Interface contacts:
Residue F567 in protein 1 is in contact with residue V138 in protein 2 (closest heavy-atom distance 4.1 Å).
Residue H542 in protein 1 is in contact with residue D99 in protein 2 (closest heavy-atom distance 3.2 Å).
Residue D573 in protein 1 contacts residue P122 in protein 2 (closest heavy-atom distance 3.3 Å).
Residue M574 in protein 1 interacts with residue P126 in protein 2 (closest heavy-atom distance 3.9 Å).
Residue D566 in protein 1 contacts residue Y114 in protein 2 (closest heavy-atom distance 3.9 Å).
Residue P541 in protein 1 contacts residue V100 in protein 2 (closest heavy-atom distance 3.4 Å).
Residue A320 in protein 1 contacts residue K101 in protein 2 (closest heavy-atom distance 4.6 Å).
Residue L564 in protein 1 interacts with residue V139 in protein 2 (closest heavy-atom distance 4.3 Å).
Residue H542 in protein 1 contacts residue V100 in protein 2 (closest heavy-atom distance 2.8 Å).
Residue T570 in protein 1 is in contact with residue R118 in protein 2 (closest heavy-atom distance 3.1 Å).
Residue F567 in protein 1 interacts with residue V139 in protein 2 (closest heavy-atom distance 4.2 Å).
Residue H535 in protein 1 interacts with residue T102 in protein 2 (closest heavy-atom distance 4.0 Å).
Residue L564 in protein 1 is in contact with residue S142 in protein 2 (closest heavy-atom distance 4.2 Å).
Residue D568 in protein 1 interacts with residue R115 in protein 2 (closest heavy-atom distance 4.3 Å).
Residue I569 in protein 1 contacts residue R118 in protein 2 (closest heavy-atom distance 3.9 Å).
Residue G537 in protein 1 is in contact with residue T102 in protein 2 (closest heavy-atom distance 3.1 Å).
Residue Q582 in protein 1 is in contact with residue D132 in protein 2 (closest heavy-atom distance 3.4 Å).
Residue I538 in protein 1 interacts with residue K101 in protein 2 (closest heavy-atom distance 3.4 Å).
Residue M574 in protein 1 is in contact with residue V130 in protein 2 (closest heavy-atom distance 4.2 Å).
Residue H542 in protein 1 interacts with residue T102 in protein 2 (closest heavy-atom distance 3.5 Å).
Residue M574 in protein 1 interacts with residue A123 in protein 2 (closest heavy-atom distance 3.9 Å).
Residue D539 in protein 1 interacts with residue T102 in protein 2 (closest heavy-atom distance 4.6 Å).
Residue A576 in protein 1 interacts with residue V130 in protein 2 (closest heavy-atom distance 3.7 Å).
Residue L540 in protein 1 interacts with residue T102 in protein 2 (closest heavy-atom distance 2.8 Å).
Residue L540 in protein 1 interacts with residue K101 in protein 2 (closest heavy-atom distance 3.7 Å).
Residue I569 in protein 1 is in contact with residue Y114 in protein 2 (closest heavy-atom distance 4.5 Å).
Residue D566 in protein 1 interacts with residue R145 in protein 2 (closest heavy-atom distance 4.3 Å).
Residue D573 in protein 1 is in contact with residue R118 in protein 2 (closest heavy-atom distance 2.9 Å).
Residue T570 in protein 1 is in contact with residue S142 in protein 2 (closest heavy-atom distance 3.8 Å).
Residue L571 in protein 1 interacts with residue V130 in protein 2 (closest heavy-atom distance 4.4 Å).
Residue M574 in protein 1 interacts with residue V138 in protein 2 (closest heavy-atom distance 3.7 Å).
Residue A579 in protein 1 is in contact with residue V130 in protein 2 (closest heavy-atom distance 3.8 Å).
Residue D573 in protein 1 interacts with residue A123 in protein 2 (closest heavy-atom distance 3.1 Å).
Residue T570 in protein 1 interacts with residue V138 in protein 2 (closest heavy-atom distance 4.2 Å).
Residue I569 in protein 1 contacts residue R115 in protein 2 (closest heavy-atom distance 3.9 Å).
Residue P541 in protein 1 is in contact with residue K101 in protein 2 (closest heavy-atom distance 4.4 Å).
Residue F536 in protein 1 contacts residue T102 in protein 2 (closest heavy-atom distance 4.0 Å).
Residue Q582 in protein 1 contacts residue L135 in protein 2 (closest heavy-atom distance 4.2 Å).
Residue L571 in protein 1 contacts residue V138 in protein 2 (closest heavy-atom distance 4.7 Å).
Residue M574 in protein 1 is in contact with residue E124 in protein 2 (closest heavy-atom distance 3.6 Å).
Residue T570 in protein 1 contacts residue A123 in protein 2 (closest heavy-atom distance 4.3 Å).
Residue S543 in protein 1 contacts residue D99 in protein 2 (closest heavy-atom distance 2.3 Å).
Residue M574 in protein 1 is in contact with residue K125 in protein 2 (closest heavy-atom distance 3.5 Å).
Residue S318 in protein 1 interacts with residue K101 in protein 2 (closest heavy-atom distance 4.2 Å).
Residue I538 in protein 1 is in contact with residue T102 in protein 2 (closest heavy-atom distance 4.0 Å).
Residue P541 in protein 1 is in contact with residue T102 in protein 2 (closest heavy-atom distance 4.5 Å).
Residue P541 in protein 1 is in contact with residue D99 in protein 2 (closest heavy-atom distance 3.5 Å).
Residue V545 in protein 1 is in contact with residue T102 in protein 2 (closest heavy-atom distance 4.7 Å).
Residue D539 in protein 1 interacts with residue K101 in protein 2 (closest heavy-atom distance 4.0 Å).
Residue F567 in protein 1 interacts with residue L135 in protein 2 (closest heavy-atom distance 4.0 Å).
Residue H542 in protein 1 contacts residue K101 in protein 2 (closest heavy-atom distance 4.1 Å).
Residue T570 in protein 1 interacts with residue R145 in protein 2 (closest heavy-atom distance 4.6 Å).
Residue L540 in protein 1 interacts with residue V100 in protein 2 (closest heavy-atom distance 4.0 Å).
Residue G537 in protein 1 interacts with residue G103 in protein 2 (closest heavy-atom distance 4.0 Å).
Residue L564 in protein 1 interacts with residue D143 in protein 2 (closest heavy-atom distance 4.6 Å).
Residue E565 in protein 1 contacts residue T150 in protein 2 (closest heavy-atom distance 3.7 Å).
Residue P319 in protein 1 contacts residue K101 in protein 2 (closest heavy-atom distance 3.8 Å).
Residue E565 in protein 1 is in contact with residue Y114 in protein 2 (closest heavy-atom distance 3.5 Å).
Residue G575 in protein 1 contacts residue K125 in protein 2 (closest heavy-atom distance 4.6 Å).
Residue D566 in protein 1 is in contact with residue R118 in protein 2 (closest heavy-atom distance 2.4 Å).

The following describes two proteins that form a bound complex.

Sequence of protein 1:
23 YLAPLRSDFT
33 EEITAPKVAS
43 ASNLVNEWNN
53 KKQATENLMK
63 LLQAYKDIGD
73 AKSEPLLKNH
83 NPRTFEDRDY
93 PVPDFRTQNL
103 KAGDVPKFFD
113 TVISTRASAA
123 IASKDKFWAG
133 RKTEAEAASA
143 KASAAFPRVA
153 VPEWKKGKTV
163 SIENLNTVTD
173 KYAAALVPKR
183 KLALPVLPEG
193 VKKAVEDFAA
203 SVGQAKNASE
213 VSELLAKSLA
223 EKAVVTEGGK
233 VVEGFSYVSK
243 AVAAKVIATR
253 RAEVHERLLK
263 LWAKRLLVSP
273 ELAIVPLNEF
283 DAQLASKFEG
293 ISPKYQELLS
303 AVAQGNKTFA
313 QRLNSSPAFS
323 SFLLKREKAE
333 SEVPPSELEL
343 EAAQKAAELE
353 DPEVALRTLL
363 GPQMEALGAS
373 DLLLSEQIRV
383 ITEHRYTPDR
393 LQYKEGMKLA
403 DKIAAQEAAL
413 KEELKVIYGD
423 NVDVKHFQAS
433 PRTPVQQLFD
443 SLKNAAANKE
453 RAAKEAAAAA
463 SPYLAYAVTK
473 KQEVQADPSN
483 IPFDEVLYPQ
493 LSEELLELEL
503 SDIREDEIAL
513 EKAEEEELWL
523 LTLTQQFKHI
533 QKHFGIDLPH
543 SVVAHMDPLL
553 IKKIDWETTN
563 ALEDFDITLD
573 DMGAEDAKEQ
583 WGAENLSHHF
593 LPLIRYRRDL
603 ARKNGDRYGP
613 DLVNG

Sequence of protein 2:
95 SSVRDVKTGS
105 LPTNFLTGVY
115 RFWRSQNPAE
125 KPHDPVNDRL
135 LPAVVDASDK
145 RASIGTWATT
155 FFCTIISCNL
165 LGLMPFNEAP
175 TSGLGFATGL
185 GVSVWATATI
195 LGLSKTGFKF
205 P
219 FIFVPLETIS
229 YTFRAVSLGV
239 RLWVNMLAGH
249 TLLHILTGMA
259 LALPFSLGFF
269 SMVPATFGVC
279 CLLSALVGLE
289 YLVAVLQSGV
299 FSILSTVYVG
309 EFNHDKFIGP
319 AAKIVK